This data describes a binding interaction between two proteins.

Sequence of protein 1:
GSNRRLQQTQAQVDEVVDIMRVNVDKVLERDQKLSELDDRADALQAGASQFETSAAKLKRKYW

Sequence of protein 2:
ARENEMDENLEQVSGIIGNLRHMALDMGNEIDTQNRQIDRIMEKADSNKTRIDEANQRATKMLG

Residue-level contacts at the interface:
Residue I17 in protein 2 contacts residue V13 in protein 1 (closest heavy-atom distance 3.8 Å).
Residue S14 in protein 2 is in contact with residue R5 in protein 1 (closest heavy-atom distance 3.9 Å).
Residue I31 in protein 2 is in contact with residue V27 in protein 1 (closest heavy-atom distance 3.6 Å).
Residue M42 in protein 2 interacts with residue R40 in protein 1 (closest heavy-atom distance 3.2 Å).
Residue G64 in protein 2 is in contact with residue K61 in protein 1 (closest heavy-atom distance 3.4 Å).
Residue I31 in protein 2 is in contact with residue K26 in protein 1 (closest heavy-atom distance 3.8 Å).
Residue L25 in protein 2 is in contact with residue I19 in protein 1 (closest heavy-atom distance 3.9 Å).
Residue V13 in protein 2 contacts residue T9 in protein 1 (closest heavy-atom distance 3.9 Å).
Residue I38 in protein 2 is in contact with residue K33 in protein 1 (closest heavy-atom distance 3.6 Å).
Residue M42 in protein 2 contacts residue L37 in protein 1 (closest heavy-atom distance 3.9 Å).
Residue A55 in protein 2 contacts residue F51 in protein 1 (closest heavy-atom distance 3.6 Å).
Residue D32 in protein 2 interacts with residue K26 in protein 1 (closest heavy-atom distance 3.1 Å).
Residue I41 in protein 2 contacts residue L37 in protein 1 (closest heavy-atom distance 3.7 Å).
Residue E11 in protein 2 contacts residue R5 in protein 1 (closest heavy-atom distance 3.5 Å).
Residue L20 in protein 2 contacts residue V16 in protein 1 (closest heavy-atom distance 4.0 Å).
Residue N35 in protein 2 interacts with residue K33 in protein 1 (closest heavy-atom distance 3.9 Å).
Residue K49 in protein 2 is in contact with residue L44 in protein 1 (closest heavy-atom distance 3.8 Å).
Residue M62 in protein 2 contacts residue L58 in protein 1 (closest heavy-atom distance 3.6 Å).
Residue M27 in protein 2 is in contact with residue N23 in protein 1 (closest heavy-atom distance 4.3 Å).
Residue I38 in protein 2 interacts with residue L34 in protein 1 (closest heavy-atom distance 3.6 Å).
Residue N56 in protein 2 interacts with residue S54 in protein 1 (closest heavy-atom distance 2.8 Å).
Residue I38 in protein 2 interacts with residue R30 in protein 1 (closest heavy-atom distance 4.0 Å).
Residue L10 in protein 2 is in contact with residue T9 in protein 1 (closest heavy-atom distance 3.9 Å).
Residue A59 in protein 2 is in contact with residue L58 in protein 1 (closest heavy-atom distance 3.4 Å).
Residue I52 in protein 2 is in contact with residue G47 in protein 1 (closest heavy-atom distance 3.6 Å).
Residue N56 in protein 2 interacts with residue Q50 in protein 1 (closest heavy-atom distance 3.6 Å).
Residue R21 in protein 2 is in contact with residue I19 in protein 1 (closest heavy-atom distance 3.8 Å).
Residue S14 in protein 2 interacts with residue Q8 in protein 1 (closest heavy-atom distance 4.0 Å).
Residue D7 in protein 2 is in contact with residue R5 in protein 1 (closest heavy-atom distance 4.3 Å).
Residue A59 in protein 2 is in contact with residue F51 in protein 1 (closest heavy-atom distance 4.2 Å).
Residue L10 in protein 2 contacts residue R5 in protein 1 (closest heavy-atom distance 3.8 Å).
Residue M42 in protein 2 contacts residue K33 in protein 1 (closest heavy-atom distance 3.9 Å).
Residue I31 in protein 2 contacts residue N23 in protein 1 (closest heavy-atom distance 4.2 Å).
Residue R21 in protein 2 interacts with residue E15 in protein 1 (closest heavy-atom distance 3.3 Å).
Residue A24 in protein 2 contacts residue I19 in protein 1 (closest heavy-atom distance 3.7 Å).
Residue M62 in protein 2 is in contact with residue Y62 in protein 1 (closest heavy-atom distance 2.8 Å).
Residue N56 in protein 2 contacts residue F51 in protein 1 (closest heavy-atom distance 3.5 Å).
Residue A24 in protein 2 interacts with residue M20 in protein 1 (closest heavy-atom distance 3.6 Å).
Residue G28 in protein 2 contacts residue N23 in protein 1 (closest heavy-atom distance 3.7 Å).
Residue D39 in protein 2 interacts with residue K33 in protein 1 (closest heavy-atom distance 3.1 Å).
Residue S14 in protein 2 is in contact with residue T9 in protein 1 (closest heavy-atom distance 3.4 Å).
Residue L63 in protein 2 contacts residue K61 in protein 1 (closest heavy-atom distance 4.4 Å).
Residue R21 in protein 2 is in contact with residue V16 in protein 1 (closest heavy-atom distance 3.7 Å).
Residue Q34 in protein 2 is in contact with residue R30 in protein 1 (closest heavy-atom distance 2.6 Å).
Residue N35 in protein 2 is in contact with residue R30 in protein 1 (closest heavy-atom distance 3.4 Å).
Residue I52 in protein 2 is in contact with residue F51 in protein 1 (closest heavy-atom distance 4.2 Å).
Residue N48 in protein 2 is in contact with residue L44 in protein 1 (closest heavy-atom distance 4.0 Å).
Residue I17 in protein 2 contacts residue V16 in protein 1 (closest heavy-atom distance 3.8 Å).
Residue A45 in protein 2 contacts residue L44 in protein 1 (closest heavy-atom distance 4.4 Å).
Residue I52 in protein 2 is in contact with residue L44 in protein 1 (closest heavy-atom distance 4.0 Å).
Residue A24 in protein 2 interacts with residue N23 in protein 1 (closest heavy-atom distance 2.7 Å).
Residue I52 in protein 2 contacts residue A48 in protein 1 (closest heavy-atom distance 3.8 Å).
Residue S14 in protein 2 interacts with residue Q12 in protein 1 (closest heavy-atom distance 2.6 Å).
Residue M42 in protein 2 contacts residue E36 in protein 1 (closest heavy-atom distance 3.1 Å).
Residue G64 in protein 2 contacts residue Y62 in protein 1 (closest heavy-atom distance 2.5 Å).
Residue L10 in protein 2 interacts with residue L6 in protein 1 (closest heavy-atom distance 3.7 Å).
Residue I17 in protein 2 is in contact with residue Q12 in protein 1 (closest heavy-atom distance 3.7 Å).
Residue T60 in protein 2 contacts residue S54 in protein 1 (closest heavy-atom distance 3.5 Å).
Residue N35 in protein 2 contacts residue K26 in protein 1 (closest heavy-atom distance 4.0 Å).
Residue A59 in protein 2 contacts residue S54 in protein 1 (closest heavy-atom distance 4.2 Å).